Contacts between the two chains:
Residue Y44 in the first protein is in contact with residue F65 in the second protein (closest heavy-atom distance 3.8 Å).
Residue M51 in the first protein interacts with residue T69 in the second protein (closest heavy-atom distance 3.9 Å).
Residue A41 in the first protein is in contact with residue L64 in the second protein (closest heavy-atom distance 4.1 Å).
Residue A30 in the first protein contacts residue W49 in the second protein (closest heavy-atom distance 4.3 Å).
Residue L37 in the first protein is in contact with residue V56 in the second protein (closest heavy-atom distance 4.6 Å).
Residue Y44 in the first protein is in contact with residue L64 in the second protein (closest heavy-atom distance 4.0 Å).
Residue L37 in the first protein interacts with residue G57 in the second protein (closest heavy-atom distance 4.1 Å).
Residue P29 in the first protein interacts with residue W49 in the second protein (closest heavy-atom distance 4.2 Å).
Residue A33 in the first protein contacts residue V53 in the second protein (closest heavy-atom distance 4.0 Å).
Residue Y44 in the first protein contacts residue F68 in the second protein (closest heavy-atom distance 3.6 Å).
Residue V52 in the first protein contacts residue A72 in the second protein (closest heavy-atom distance 3.3 Å).
Residue P29 in the first protein is in contact with residue V53 in the second protein (closest heavy-atom distance 4.7 Å).
Residue I45 in the first protein is in contact with residue F68 in the second protein (closest heavy-atom distance 3.6 Å).
Residue Y44 in the first protein interacts with residue I62 in the second protein (closest heavy-atom distance 5.0 Å).
Residue M51 in the first protein interacts with residue S73 in the second protein (closest heavy-atom distance 4.2 Å).
Residue Y44 in the first protein contacts residue G61 in the second protein (closest heavy-atom distance 3.4 Å).
Residue I55 in the first protein is in contact with residue S73 in the second protein (closest heavy-atom distance 3.8 Å).
Residue A48 in the first protein interacts with residue F68 in the second protein (closest heavy-atom distance 4.2 Å).
Residue M51 in the first protein interacts with residue F68 in the second protein (closest heavy-atom distance 4.7 Å).
Residue A41 in the first protein interacts with residue F68 in the second protein (closest heavy-atom distance 4.4 Å).
Residue L37 in the first protein is in contact with residue I60 in the second protein (closest heavy-atom distance 3.7 Å).
Residue A48 in the first protein is in contact with residue A72 in the second protein (closest heavy-atom distance 3.6 Å).
Residue I55 in the first protein contacts residue A72 in the second protein (closest heavy-atom distance 4.0 Å).
Residue L37 in the first protein interacts with residue L64 in the second protein (closest heavy-atom distance 4.9 Å).
Residue M51 in the first protein is in contact with residue A72 in the second protein (closest heavy-atom distance 3.1 Å).

Sequence of the second protein:
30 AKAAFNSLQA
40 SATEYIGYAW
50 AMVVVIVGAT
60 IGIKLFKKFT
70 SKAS

The following describes two proteins that form a bound complex.

Sequence of the first protein:
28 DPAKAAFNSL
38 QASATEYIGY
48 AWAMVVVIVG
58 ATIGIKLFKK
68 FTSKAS